Sequence of the first protein:
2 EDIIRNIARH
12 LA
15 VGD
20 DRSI

Sequence of the second protein:
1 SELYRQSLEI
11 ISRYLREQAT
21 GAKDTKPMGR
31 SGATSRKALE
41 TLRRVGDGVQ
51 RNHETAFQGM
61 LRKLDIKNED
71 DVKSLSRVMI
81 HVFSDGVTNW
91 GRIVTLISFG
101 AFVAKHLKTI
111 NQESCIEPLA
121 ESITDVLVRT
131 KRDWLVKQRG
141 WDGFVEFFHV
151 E

The following describes two proteins that form a bound complex.

Residue-level contacts at the interface:
Residue L64 in the second protein is in contact with residue I5 in the first protein (closest heavy-atom distance 4.2 Å).
Residue H81 in the second protein interacts with residue I5 in the first protein (closest heavy-atom distance 3.5 Å).
Residue R77 in the second protein is in contact with residue I5 in the first protein (closest heavy-atom distance 3.8 Å).
Residue N89 in the second protein contacts residue G16 in the first protein (closest heavy-atom distance 4.0 Å).
Residue G91 in the second protein interacts with residue D20 in the first protein (closest heavy-atom distance 3.0 Å).
Residue F99 in the second protein interacts with residue I8 in the first protein (closest heavy-atom distance 4.9 Å).
Residue V78 in the second protein is in contact with residue I8 in the first protein (closest heavy-atom distance 4.1 Å).
Residue V49 in the second protein interacts with residue V15 in the first protein (closest heavy-atom distance 4.7 Å).
Residue N89 in the second protein is in contact with residue D20 in the first protein (closest heavy-atom distance 3.4 Å).
Residue R92 in the second protein interacts with residue D17 in the first protein (closest heavy-atom distance 2.8 Å).
Residue A56 in the second protein interacts with residue H11 in the first protein (closest heavy-atom distance 3.8 Å).
Residue V78 in the second protein interacts with residue I5 in the first protein (closest heavy-atom distance 3.7 Å).
Residue K63 in the second protein is in contact with residue N7 in the first protein (closest heavy-atom distance 4.0 Å).
Residue K63 in the second protein contacts residue I4 in the first protein (closest heavy-atom distance 3.7 Å).
Residue K63 in the second protein is in contact with residue I8 in the first protein (closest heavy-atom distance 4.4 Å).
Residue F99 in the second protein contacts residue L12 in the first protein (closest heavy-atom distance 4.2 Å).
Residue R92 in the second protein interacts with residue G16 in the first protein (closest heavy-atom distance 3.8 Å).
Residue F147 in the second protein contacts residue I23 in the first protein (closest heavy-atom distance 3.0 Å).
Residue M60 in the second protein contacts residue L12 in the first protein (closest heavy-atom distance 3.6 Å).
Residue L64 in the second protein interacts with residue I8 in the first protein (closest heavy-atom distance 3.6 Å).
Residue H81 in the second protein contacts residue A9 in the first protein (closest heavy-atom distance 3.5 Å).
Residue W90 in the second protein interacts with residue D20 in the first protein (closest heavy-atom distance 3.4 Å).
Residue V82 in the second protein interacts with residue A13 in the first protein (closest heavy-atom distance 4.2 Å).
Residue T95 in the second protein is in contact with residue V15 in the first protein (closest heavy-atom distance 3.9 Å).
Residue F57 in the second protein is in contact with residue L12 in the first protein (closest heavy-atom distance 3.6 Å).
Residue L96 in the second protein contacts residue L12 in the first protein (closest heavy-atom distance 4.0 Å).
Residue M60 in the second protein is in contact with residue H11 in the first protein (closest heavy-atom distance 3.5 Å).
Residue H81 in the second protein contacts residue R6 in the first protein (closest heavy-atom distance 3.3 Å).
Residue R77 in the second protein interacts with residue E2 in the first protein (closest heavy-atom distance 2.9 Å).
Residue S74 in the second protein is in contact with residue I5 in the first protein (closest heavy-atom distance 4.4 Å).
Residue G91 in the second protein interacts with residue G16 in the first protein (closest heavy-atom distance 3.3 Å).
Residue T95 in the second protein contacts residue L12 in the first protein (closest heavy-atom distance 3.8 Å).
Residue F147 in the second protein is in contact with residue D20 in the first protein (closest heavy-atom distance 3.3 Å).
Residue H81 in the second protein interacts with residue E2 in the first protein (closest heavy-atom distance 2.9 Å).
Residue R92 in the second protein interacts with residue A13 in the first protein (closest heavy-atom distance 4.0 Å).
Residue V78 in the second protein interacts with residue A9 in the first protein (closest heavy-atom distance 3.6 Å).
Residue M60 in the second protein interacts with residue I8 in the first protein (closest heavy-atom distance 3.8 Å).
Residue V82 in the second protein interacts with residue A9 in the first protein (closest heavy-atom distance 3.4 Å).
Residue V87 in the second protein is in contact with residue D17 in the first protein (closest heavy-atom distance 4.5 Å).
Residue F148 in the second protein is in contact with residue I23 in the first protein (closest heavy-atom distance 3.6 Å).
Residue L64 in the second protein interacts with residue I4 in the first protein (closest heavy-atom distance 4.6 Å).
Residue T95 in the second protein contacts residue G16 in the first protein (closest heavy-atom distance 3.4 Å).
Residue N89 in the second protein is in contact with residue D17 in the first protein (closest heavy-atom distance 3.0 Å).
Residue V82 in the second protein is in contact with residue L12 in the first protein (closest heavy-atom distance 4.2 Å).
Residue H53 in the second protein interacts with residue V15 in the first protein (closest heavy-atom distance 3.5 Å).
Residue V78 in the second protein contacts residue L12 in the first protein (closest heavy-atom distance 3.6 Å).